The following describes two proteins that form a bound complex.

Sequence of protein 1:
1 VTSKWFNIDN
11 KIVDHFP

Sequence of protein 2:
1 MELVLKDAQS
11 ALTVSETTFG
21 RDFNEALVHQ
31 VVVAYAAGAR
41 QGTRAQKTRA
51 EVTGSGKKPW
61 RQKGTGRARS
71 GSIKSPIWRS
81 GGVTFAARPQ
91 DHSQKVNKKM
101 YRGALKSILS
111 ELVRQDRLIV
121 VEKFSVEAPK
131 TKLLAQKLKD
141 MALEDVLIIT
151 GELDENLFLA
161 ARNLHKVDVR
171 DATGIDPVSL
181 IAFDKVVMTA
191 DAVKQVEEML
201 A

Interface contacts:
Residue R61 in protein 2 contacts residue T2 in protein 1 (closest heavy-atom distance 2.2 Å).
Residue K63 in protein 2 contacts residue T2 in protein 1 (closest heavy-atom distance 5.0 Å).
Residue T65 in protein 2 contacts residue V1 in protein 1 (closest heavy-atom distance 4.9 Å).
Residue R61 in protein 2 is in contact with residue V1 in protein 1 (closest heavy-atom distance 3.4 Å).
Residue G64 in protein 2 contacts residue T2 in protein 1 (closest heavy-atom distance 3.8 Å).